Sequence of protein 1:
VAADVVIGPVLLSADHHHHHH

Sequence of protein 2:
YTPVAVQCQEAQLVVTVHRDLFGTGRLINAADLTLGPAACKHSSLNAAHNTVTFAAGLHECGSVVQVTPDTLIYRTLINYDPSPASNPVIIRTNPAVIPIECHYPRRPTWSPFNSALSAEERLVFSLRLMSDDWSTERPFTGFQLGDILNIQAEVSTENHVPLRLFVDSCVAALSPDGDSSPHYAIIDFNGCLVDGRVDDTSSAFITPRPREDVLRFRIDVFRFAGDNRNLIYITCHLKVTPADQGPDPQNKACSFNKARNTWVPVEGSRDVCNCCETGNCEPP

Interface contacts:
Residue G151 in protein 2 is in contact with residue L20 in protein 1 (closest heavy-atom distance 3.6 Å).
Residue Y242 in protein 2 is in contact with residue I16 in protein 1 (closest heavy-atom distance 3.7 Å).
Residue P99 in protein 2 contacts residue L20 in protein 1 (closest heavy-atom distance 3.4 Å).
Residue F152 in protein 2 contacts residue S22 in protein 1 (closest heavy-atom distance 3.2 Å).
Residue V64 in protein 2 interacts with residue V15 in protein 1 (closest heavy-atom distance 3.5 Å).
Residue N239 in protein 2 is in contact with residue L20 in protein 1 (closest heavy-atom distance 3.7 Å).
Residue N239 in protein 2 interacts with residue S22 in protein 1 (closest heavy-atom distance 3.6 Å).
Residue F149 in protein 2 is in contact with residue V19 in protein 1 (closest heavy-atom distance 3.6 Å).
Residue N239 in protein 2 contacts residue H25 in protein 1 (closest heavy-atom distance 2.8 Å).
Residue V230 in protein 2 is in contact with residue L21 in protein 1 (closest heavy-atom distance 3.9 Å).
Residue L138 in protein 2 contacts residue I16 in protein 1 (closest heavy-atom distance 3.6 Å).
Residue V64 in protein 2 is in contact with residue G17 in protein 1 (closest heavy-atom distance 3.6 Å).
Residue H246 in protein 2 contacts residue D13 in protein 1 (closest heavy-atom distance 2.8 Å).
Residue F231 in protein 2 interacts with residue L21 in protein 1 (closest heavy-atom distance 3.6 Å).
Residue N237 in protein 2 is in contact with residue H25 in protein 1 (closest heavy-atom distance 3.4 Å).
Residue F152 in protein 2 interacts with residue L20 in protein 1 (closest heavy-atom distance 3.6 Å).
Residue F149 in protein 2 interacts with residue P18 in protein 1 (closest heavy-atom distance 3.4 Å).
Residue C245 in protein 2 is in contact with residue D13 in protein 1 (closest heavy-atom distance 3.2 Å).
Residue L240 in protein 2 interacts with residue L20 in protein 1 (closest heavy-atom distance 4.0 Å).
Residue V249 in protein 2 is in contact with residue V10 in protein 1 (closest heavy-atom distance 3.4 Å).
Residue Y242 in protein 2 contacts residue P18 in protein 1 (closest heavy-atom distance 3.4 Å).
Residue K248 in protein 2 interacts with residue V10 in protein 1 (closest heavy-atom distance 3.6 Å).
Residue K248 in protein 2 contacts residue A11 in protein 1 (closest heavy-atom distance 3.9 Å).
Residue I241 in protein 2 interacts with residue V19 in protein 1 (closest heavy-atom distance 2.9 Å).
Residue T244 in protein 2 contacts residue V15 in protein 1 (closest heavy-atom distance 3.7 Å).
Residue Q153 in protein 2 contacts residue S22 in protein 1 (closest heavy-atom distance 2.6 Å).
Residue F149 in protein 2 contacts residue L20 in protein 1 (closest heavy-atom distance 2.9 Å).
Residue R232 in protein 2 contacts residue H25 in protein 1 (closest heavy-atom distance 3.6 Å).
Residue I243 in protein 2 contacts residue V14 in protein 1 (closest heavy-atom distance 3.7 Å).
Residue N239 in protein 2 contacts residue L21 in protein 1 (closest heavy-atom distance 2.8 Å).
Residue F134 in protein 2 interacts with residue V14 in protein 1 (closest heavy-atom distance 3.7 Å).
Residue T150 in protein 2 is in contact with residue L20 in protein 1 (closest heavy-atom distance 3.8 Å).
Residue F149 in protein 2 contacts residue I16 in protein 1 (closest heavy-atom distance 3.8 Å).
Residue R232 in protein 2 contacts residue L21 in protein 1 (closest heavy-atom distance 3.8 Å).
Residue F122 in protein 2 interacts with residue V10 in protein 1 (closest heavy-atom distance 3.9 Å).
Residue L240 in protein 2 contacts residue V19 in protein 1 (closest heavy-atom distance 3.1 Å).
Residue L132 in protein 2 is in contact with residue V10 in protein 1 (closest heavy-atom distance 3.5 Å).
Residue L77 in protein 2 contacts residue P18 in protein 1 (closest heavy-atom distance 3.4 Å).
Residue L247 in protein 2 interacts with residue A12 in protein 1 (closest heavy-atom distance 2.9 Å).
Residue Y242 in protein 2 interacts with residue G17 in protein 1 (closest heavy-atom distance 3.8 Å).
Residue F152 in protein 2 interacts with residue L21 in protein 1 (closest heavy-atom distance 3.5 Å).
Residue L247 in protein 2 is in contact with residue A11 in protein 1 (closest heavy-atom distance 3.2 Å).
Residue R75 in protein 2 is in contact with residue G17 in protein 1 (closest heavy-atom distance 3.8 Å).
Residue L136 in protein 2 is in contact with residue V14 in protein 1 (closest heavy-atom distance 3.6 Å).
Residue P121 in protein 2 contacts residue V10 in protein 1 (closest heavy-atom distance 3.5 Å).
Residue F152 in protein 2 contacts residue V19 in protein 1 (closest heavy-atom distance 3.5 Å).
Residue I243 in protein 2 interacts with residue V15 in protein 1 (closest heavy-atom distance 3.5 Å).
Residue H246 in protein 2 interacts with residue A11 in protein 1 (closest heavy-atom distance 3.3 Å).
Residue I243 in protein 2 is in contact with residue I16 in protein 1 (closest heavy-atom distance 2.9 Å).
Residue C245 in protein 2 is in contact with residue V14 in protein 1 (closest heavy-atom distance 2.9 Å).
Residue R75 in protein 2 contacts residue P18 in protein 1 (closest heavy-atom distance 4.0 Å).
Residue F134 in protein 2 contacts residue A12 in protein 1 (closest heavy-atom distance 3.1 Å).
Residue F149 in protein 2 contacts residue G17 in protein 1 (closest heavy-atom distance 3.7 Å).
Residue D236 in protein 2 is in contact with residue H25 in protein 1 (closest heavy-atom distance 3.5 Å).
Residue N239 in protein 2 interacts with residue A23 in protein 1 (closest heavy-atom distance 3.7 Å).
Residue H246 in protein 2 is in contact with residue A12 in protein 1 (closest heavy-atom distance 3.4 Å).
Residue C245 in protein 2 interacts with residue A12 in protein 1 (closest heavy-atom distance 3.7 Å).
Residue T244 in protein 2 interacts with residue V14 in protein 1 (closest heavy-atom distance 3.4 Å).
Residue I241 in protein 2 is in contact with residue P18 in protein 1 (closest heavy-atom distance 3.9 Å).
Residue Q153 in protein 2 interacts with residue H27 in protein 1 (closest heavy-atom distance 3.6 Å).

These two protein chains interact to form a complex.